Sequence of the second protein:
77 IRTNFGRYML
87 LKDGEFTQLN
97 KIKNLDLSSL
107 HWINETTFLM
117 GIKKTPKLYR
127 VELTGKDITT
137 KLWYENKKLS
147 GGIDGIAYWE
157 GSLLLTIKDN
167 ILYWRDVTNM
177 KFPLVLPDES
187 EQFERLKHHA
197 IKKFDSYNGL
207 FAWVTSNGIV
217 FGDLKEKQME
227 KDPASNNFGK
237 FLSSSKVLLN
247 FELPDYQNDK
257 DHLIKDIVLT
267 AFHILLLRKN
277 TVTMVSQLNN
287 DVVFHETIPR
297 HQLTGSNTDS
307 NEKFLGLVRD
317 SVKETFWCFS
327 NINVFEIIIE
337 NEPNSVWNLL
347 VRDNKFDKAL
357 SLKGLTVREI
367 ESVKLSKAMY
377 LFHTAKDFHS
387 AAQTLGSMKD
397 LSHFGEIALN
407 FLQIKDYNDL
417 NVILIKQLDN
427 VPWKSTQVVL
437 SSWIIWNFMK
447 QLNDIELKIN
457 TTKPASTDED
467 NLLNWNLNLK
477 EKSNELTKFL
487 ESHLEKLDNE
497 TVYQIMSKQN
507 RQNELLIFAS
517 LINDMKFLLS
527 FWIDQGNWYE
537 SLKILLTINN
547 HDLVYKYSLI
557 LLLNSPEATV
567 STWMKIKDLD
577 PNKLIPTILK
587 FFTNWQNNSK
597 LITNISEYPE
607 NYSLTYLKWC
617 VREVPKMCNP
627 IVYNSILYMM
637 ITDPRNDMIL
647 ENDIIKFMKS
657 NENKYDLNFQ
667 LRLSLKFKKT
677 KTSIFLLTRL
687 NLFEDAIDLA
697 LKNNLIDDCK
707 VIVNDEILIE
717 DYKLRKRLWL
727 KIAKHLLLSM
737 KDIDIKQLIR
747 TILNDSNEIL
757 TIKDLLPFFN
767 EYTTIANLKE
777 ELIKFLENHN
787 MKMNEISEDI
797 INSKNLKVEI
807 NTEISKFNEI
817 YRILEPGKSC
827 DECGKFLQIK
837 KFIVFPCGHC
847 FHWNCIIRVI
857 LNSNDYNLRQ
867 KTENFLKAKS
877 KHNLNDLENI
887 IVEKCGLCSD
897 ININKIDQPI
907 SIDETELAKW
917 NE

These two protein chains interact to form a complex.

Residue-level contacts at the interface:
Residue V888 in the second protein contacts residue G972 in the first protein (closest heavy-atom distance 3.2 Å).
Residue T769 in the second protein contacts residue L929 in the first protein (closest heavy-atom distance 3.6 Å).
Residue P842 in the second protein contacts residue Q971 in the first protein (closest heavy-atom distance 3.2 Å).
Residue I771 in the second protein contacts residue M920 in the first protein (closest heavy-atom distance 3.5 Å).
Residue E767 in the second protein interacts with residue D931 in the first protein (closest heavy-atom distance 3.0 Å).
Residue K775 in the second protein is in contact with residue M920 in the first protein (closest heavy-atom distance 3.5 Å).
Residue L782 in the second protein is in contact with residue N940 in the first protein (closest heavy-atom distance 3.3 Å).
Residue T770 in the second protein is in contact with residue L929 in the first protein (closest heavy-atom distance 3.3 Å).
Residue L820 in the second protein is in contact with residue F975 in the first protein (closest heavy-atom distance 3.5 Å).
Residue D795 in the second protein contacts residue L951 in the first protein (closest heavy-atom distance 3.3 Å).
Residue L762 in the second protein is in contact with residue V937 in the first protein (closest heavy-atom distance 3.7 Å).
Residue E767 in the second protein interacts with residue N928 in the first protein (closest heavy-atom distance 3.0 Å).
Residue K788 in the second protein interacts with residue L944 in the first protein (closest heavy-atom distance 3.6 Å).
Residue I810 in the second protein contacts residue F965 in the first protein (closest heavy-atom distance 3.5 Å).
Residue N786 in the second protein contacts residue S910 in the first protein (closest heavy-atom distance 3.1 Å).
Residue L820 in the second protein interacts with residue K973 in the first protein (closest heavy-atom distance 3.7 Å).
Residue H785 in the second protein contacts residue S943 in the first protein (closest heavy-atom distance 3.3 Å).
Residue S793 in the second protein contacts residue R947 in the first protein (closest heavy-atom distance 3.2 Å).
Residue E783 in the second protein is in contact with residue L914 in the first protein (closest heavy-atom distance 3.2 Å).
Residue F838 in the second protein contacts residue F975 in the first protein (closest heavy-atom distance 3.0 Å).
Residue N766 in the second protein is in contact with residue Q930 in the first protein (closest heavy-atom distance 3.3 Å).
Residue K837 in the second protein is in contact with residue F975 in the first protein (closest heavy-atom distance 3.4 Å).
Residue Y768 in the second protein is in contact with residue L929 in the first protein (closest heavy-atom distance 3.5 Å).
Residue M789 in the second protein interacts with residue R947 in the first protein (closest heavy-atom distance 2.6 Å).
Residue A772 in the second protein is in contact with residue D922 in the first protein (closest heavy-atom distance 3.2 Å).
Residue K759 in the second protein contacts residue S941 in the first protein (closest heavy-atom distance 3.1 Å).
Residue L778 in the second protein interacts with residue I933 in the first protein (closest heavy-atom distance 3.7 Å).
Residue T769 in the second protein interacts with residue I926 in the first protein (closest heavy-atom distance 2.6 Å).
Residue S799 in the second protein contacts residue I954 in the first protein (closest heavy-atom distance 3.6 Å).
Residue F841 in the second protein is in contact with residue G972 in the first protein (closest heavy-atom distance 3.5 Å).
Residue I839 in the second protein interacts with residue K973 in the first protein (closest heavy-atom distance 3.5 Å).
Residue T770 in the second protein is in contact with residue D923 in the first protein (closest heavy-atom distance 3.5 Å).
Residue K803 in the second protein interacts with residue F961 in the first protein (closest heavy-atom distance 3.6 Å).
Residue I796 in the second protein contacts residue I950 in the first protein (closest heavy-atom distance 3.7 Å).
Residue I771 in the second protein is in contact with residue D922 in the first protein (closest heavy-atom distance 3.3 Å).
Residue K775 in the second protein is in contact with residue I917 in the first protein (closest heavy-atom distance 3.1 Å).
Residue H785 in the second protein is in contact with residue N940 in the first protein (closest heavy-atom distance 2.4 Å).
Residue N786 in the second protein is in contact with residue L914 in the first protein (closest heavy-atom distance 3.3 Å).
Residue Y817 in the second protein contacts residue Q971 in the first protein (closest heavy-atom distance 3.7 Å).
Residue E889 in the second protein contacts residue Q971 in the first protein (closest heavy-atom distance 3.5 Å).
Residue I779 in the second protein is in contact with residue R918 in the first protein (closest heavy-atom distance 3.1 Å).
Residue E767 in the second protein is in contact with residue Q930 in the first protein (closest heavy-atom distance 3.2 Å).
Residue K775 in the second protein interacts with residue R918 in the first protein (closest heavy-atom distance 3.3 Å).
Residue I796 in the second protein is in contact with residue L951 in the first protein (closest heavy-atom distance 3.6 Å).
Residue F813 in the second protein is in contact with residue F965 in the first protein (closest heavy-atom distance 3.4 Å).
Residue E889 in the second protein is in contact with residue S970 in the first protein (closest heavy-atom distance 3.0 Å).
Residue Y768 in the second protein interacts with residue I933 in the first protein (closest heavy-atom distance 3.4 Å).
Residue V840 in the second protein is in contact with residue K973 in the first protein (closest heavy-atom distance 2.5 Å).
Residue V840 in the second protein contacts residue G972 in the first protein (closest heavy-atom distance 3.2 Å).
Residue F781 in the second protein interacts with residue V937 in the first protein (closest heavy-atom distance 3.5 Å).
Residue I779 in the second protein interacts with residue I917 in the first protein (closest heavy-atom distance 3.5 Å).
Residue I771 in the second protein is in contact with residue L929 in the first protein (closest heavy-atom distance 3.5 Å).
Residue P822 in the second protein is in contact with residue F975 in the first protein (closest heavy-atom distance 3.6 Å).
Residue F838 in the second protein contacts residue L974 in the first protein (closest heavy-atom distance 3.2 Å).
Residue N786 in the second protein is in contact with residue E911 in the first protein (closest heavy-atom distance 3.3 Å).
Residue Y817 in the second protein is in contact with residue G972 in the first protein (closest heavy-atom distance 3.4 Å).
Residue E884 in the second protein contacts residue L974 in the first protein (closest heavy-atom distance 3.2 Å).
Residue Y768 in the second protein is in contact with residue Q930 in the first protein (closest heavy-atom distance 3.4 Å).
Residue Y817 in the second protein is in contact with residue K973 in the first protein (closest heavy-atom distance 3.4 Å).
Residue K837 in the second protein interacts with residue Q976 in the first protein (closest heavy-atom distance 3.6 Å).

Sequence of the first protein:
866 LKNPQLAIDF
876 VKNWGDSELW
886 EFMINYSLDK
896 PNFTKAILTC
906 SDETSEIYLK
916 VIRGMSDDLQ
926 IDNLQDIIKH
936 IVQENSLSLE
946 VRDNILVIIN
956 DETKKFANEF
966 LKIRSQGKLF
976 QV